Interface contacts:
Residue P338 in protein 1 contacts residue V90 in protein 2 (closest heavy-atom distance 4.4 Å).

Sequence of protein 1:
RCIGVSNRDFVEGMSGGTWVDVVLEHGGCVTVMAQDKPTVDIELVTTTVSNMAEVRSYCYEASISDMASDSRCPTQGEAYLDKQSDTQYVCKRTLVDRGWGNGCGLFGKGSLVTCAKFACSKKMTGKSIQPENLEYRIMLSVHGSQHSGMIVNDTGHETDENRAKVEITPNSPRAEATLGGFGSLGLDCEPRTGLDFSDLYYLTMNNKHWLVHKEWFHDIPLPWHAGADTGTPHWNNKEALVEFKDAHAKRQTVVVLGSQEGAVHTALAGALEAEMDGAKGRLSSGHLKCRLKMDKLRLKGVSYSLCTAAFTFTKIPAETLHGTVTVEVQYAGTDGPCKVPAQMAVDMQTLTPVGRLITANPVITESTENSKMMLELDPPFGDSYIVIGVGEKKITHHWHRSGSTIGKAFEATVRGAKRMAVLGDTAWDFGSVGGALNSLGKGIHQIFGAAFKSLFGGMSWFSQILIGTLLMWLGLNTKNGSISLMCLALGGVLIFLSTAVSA

These two protein chains interact to form a complex.

Sequence of protein 2:
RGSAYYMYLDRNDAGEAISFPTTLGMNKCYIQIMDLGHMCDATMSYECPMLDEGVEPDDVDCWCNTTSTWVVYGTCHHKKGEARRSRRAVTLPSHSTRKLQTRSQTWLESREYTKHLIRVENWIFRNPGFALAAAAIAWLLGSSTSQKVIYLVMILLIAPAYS